Sequence of protein 2:
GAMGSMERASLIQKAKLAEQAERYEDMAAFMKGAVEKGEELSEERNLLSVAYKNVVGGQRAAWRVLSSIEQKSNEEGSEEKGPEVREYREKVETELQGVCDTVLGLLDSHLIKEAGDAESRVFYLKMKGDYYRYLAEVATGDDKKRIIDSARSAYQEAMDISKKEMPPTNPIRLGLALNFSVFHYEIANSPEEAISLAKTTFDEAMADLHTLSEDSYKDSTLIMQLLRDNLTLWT

This data describes a binding interaction between two proteins.

Sequence of protein 1:
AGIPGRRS

Residue-level contacts at the interface:
Residue W235 in protein 2 is in contact with residue A5 in protein 1 (closest heavy-atom distance 3.5 Å).
Residue K54 in protein 2 contacts residue R11 in protein 1 (closest heavy-atom distance 4.9 Å).
Residue N180 in protein 2 interacts with residue I8 in protein 1 (closest heavy-atom distance 2.8 Å).
Residue L227 in protein 2 contacts residue I8 in protein 1 (closest heavy-atom distance 4.3 Å).
Residue N231 in protein 2 interacts with residue G6 in protein 1 (closest heavy-atom distance 3.0 Å).
Residue N47 in protein 2 is in contact with residue S13 in protein 1 (closest heavy-atom distance 4.5 Å).
Residue V51 in protein 2 contacts residue R11 in protein 1 (closest heavy-atom distance 3.6 Å).
Residue L179 in protein 2 interacts with residue I8 in protein 1 (closest heavy-atom distance 3.5 Å).
Residue Y186 in protein 2 contacts residue A5 in protein 1 (closest heavy-atom distance 4.8 Å).
Residue V183 in protein 2 interacts with residue A5 in protein 1 (closest heavy-atom distance 4.6 Å).
Residue K54 in protein 2 interacts with residue P9 in protein 1 (closest heavy-atom distance 3.7 Å).
Residue K54 in protein 2 contacts residue G10 in protein 1 (closest heavy-atom distance 3.7 Å).
Residue L227 in protein 2 contacts residue P9 in protein 1 (closest heavy-atom distance 3.8 Å).
Residue L48 in protein 2 contacts residue S13 in protein 1 (closest heavy-atom distance 3.8 Å).
Residue L234 in protein 2 contacts residue A5 in protein 1 (closest heavy-atom distance 3.3 Å).
Residue N55 in protein 2 is in contact with residue R11 in protein 1 (closest heavy-atom distance 3.0 Å).
Residue I224 in protein 2 is in contact with residue I8 in protein 1 (closest heavy-atom distance 4.3 Å).
Residue K127 in protein 2 interacts with residue I8 in protein 1 (closest heavy-atom distance 3.7 Å).
Residue L179 in protein 2 contacts residue G6 in protein 1 (closest heavy-atom distance 3.8 Å).
Residue E19 in protein 2 contacts residue S13 in protein 1 (closest heavy-atom distance 2.5 Å).
Residue N55 in protein 2 interacts with residue R12 in protein 1 (closest heavy-atom distance 4.8 Å).
Residue E19 in protein 2 contacts residue R12 in protein 1 (closest heavy-atom distance 3.5 Å).
Residue V183 in protein 2 interacts with residue G6 in protein 1 (closest heavy-atom distance 3.5 Å).
Residue G176 in protein 2 contacts residue I8 in protein 1 (closest heavy-atom distance 3.6 Å).
Residue V51 in protein 2 is in contact with residue R12 in protein 1 (closest heavy-atom distance 4.0 Å).
Residue V51 in protein 2 interacts with residue G10 in protein 1 (closest heavy-atom distance 3.6 Å).
Residue N55 in protein 2 interacts with residue G10 in protein 1 (closest heavy-atom distance 4.7 Å).
Residue N231 in protein 2 interacts with residue A5 in protein 1 (closest heavy-atom distance 3.7 Å).
Residue E19 in protein 2 interacts with residue R11 in protein 1 (closest heavy-atom distance 4.5 Å).
Residue K54 in protein 2 contacts residue I8 in protein 1 (closest heavy-atom distance 4.8 Å).
Residue Y24 in protein 2 interacts with residue R11 in protein 1 (closest heavy-atom distance 3.9 Å).
Residue E187 in protein 2 interacts with residue A5 in protein 1 (closest heavy-atom distance 3.2 Å).
Residue V51 in protein 2 contacts residue S13 in protein 1 (closest heavy-atom distance 3.5 Å).
Residue S50 in protein 2 contacts residue G10 in protein 1 (closest heavy-atom distance 4.5 Å).